Sequence of the first protein:
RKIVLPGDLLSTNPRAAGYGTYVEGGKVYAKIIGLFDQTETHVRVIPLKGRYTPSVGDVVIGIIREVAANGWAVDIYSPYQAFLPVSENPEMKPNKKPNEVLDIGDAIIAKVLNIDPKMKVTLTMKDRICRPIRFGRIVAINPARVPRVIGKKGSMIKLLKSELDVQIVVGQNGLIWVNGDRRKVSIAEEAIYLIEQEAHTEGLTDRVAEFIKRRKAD

This data describes a binding interaction between two proteins.

Sequence of the second protein:
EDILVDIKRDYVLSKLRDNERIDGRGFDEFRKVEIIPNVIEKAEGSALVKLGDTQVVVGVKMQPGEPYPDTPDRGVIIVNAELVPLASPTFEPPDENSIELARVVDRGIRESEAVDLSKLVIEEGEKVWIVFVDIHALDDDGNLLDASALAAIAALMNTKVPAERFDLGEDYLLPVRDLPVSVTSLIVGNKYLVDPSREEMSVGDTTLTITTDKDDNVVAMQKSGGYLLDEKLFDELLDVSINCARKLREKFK

Residue-level contacts at the interface:
Residue I5 in the second protein interacts with residue I64 in the first protein (closest heavy-atom distance 4.3 Å).
Residue L6 in the second protein is in contact with residue A141 in the first protein (closest heavy-atom distance 4.4 Å).
Residue S16 in the second protein interacts with residue R138 in the first protein (closest heavy-atom distance 3.6 Å).
Residue L6 in the second protein interacts with residue Y78 in the first protein (closest heavy-atom distance 4.3 Å).
Residue S16 in the second protein interacts with residue E190 in the first protein (closest heavy-atom distance 5.0 Å).
Residue I9 in the second protein contacts residue V140 in the first protein (closest heavy-atom distance 4.5 Å).
Residue L6 in the second protein is in contact with residue L176 in the first protein (closest heavy-atom distance 4.2 Å).
Residue K17 in the second protein interacts with residue E191 in the first protein (closest heavy-atom distance 2.5 Å).
Residue Y13 in the second protein is in contact with residue E190 in the first protein (closest heavy-atom distance 4.0 Å).
Residue I9 in the second protein is in contact with residue L176 in the first protein (closest heavy-atom distance 4.4 Å).
Residue Y13 in the second protein interacts with residue E191 in the first protein (closest heavy-atom distance 3.6 Å).
Residue I9 in the second protein interacts with residue I139 in the first protein (closest heavy-atom distance 3.6 Å).
Residue E22 in the second protein contacts residue D219 in the first protein (closest heavy-atom distance 4.8 Å).
Residue K10 in the second protein interacts with residue Y194 in the first protein (closest heavy-atom distance 3.6 Å).
Residue I9 in the second protein is in contact with residue Y194 in the first protein (closest heavy-atom distance 4.0 Å).
Residue E22 in the second protein is in contact with residue R216 in the first protein (closest heavy-atom distance 3.4 Å).
Residue I9 in the second protein contacts residue A141 in the first protein (closest heavy-atom distance 3.8 Å).
Residue K17 in the second protein interacts with residue R216 in the first protein (closest heavy-atom distance 4.1 Å).
Residue E3 in the second protein is in contact with residue Y78 in the first protein (closest heavy-atom distance 3.9 Å).
Residue Y13 in the second protein is in contact with residue Y194 in the first protein (closest heavy-atom distance 3.5 Å).